Sequence of chain A:
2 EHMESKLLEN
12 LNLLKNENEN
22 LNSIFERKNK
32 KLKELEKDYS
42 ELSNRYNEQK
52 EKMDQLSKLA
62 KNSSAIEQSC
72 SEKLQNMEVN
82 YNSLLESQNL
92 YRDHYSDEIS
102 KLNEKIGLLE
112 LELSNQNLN

Sequence of chain B:
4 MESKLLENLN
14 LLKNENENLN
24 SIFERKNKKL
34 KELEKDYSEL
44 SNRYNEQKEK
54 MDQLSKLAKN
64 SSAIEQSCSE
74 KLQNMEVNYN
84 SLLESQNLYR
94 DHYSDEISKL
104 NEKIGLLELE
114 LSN

This data describes a binding interaction between two proteins.

Residue-level contacts at the interface:
Residue R93 in chain A contacts residue Y96 in chain B (closest heavy-atom distance 3.2 Å).
Residue E79 in chain A contacts residue M78 in chain B (closest heavy-atom distance 3.2 Å).
Residue L103 in chain A contacts residue L103 in chain B (closest heavy-atom distance 3.4 Å).
Residue L12 in chain A interacts with residue N11 in chain B (closest heavy-atom distance 3.5 Å).
Residue E18 in chain A contacts residue N19 in chain B (closest heavy-atom distance 3.1 Å).
Residue E5 in chain A contacts residue M4 in chain B (closest heavy-atom distance 3.3 Å).
Residue C71 in chain A is in contact with residue C71 in chain B (closest heavy-atom distance 2.0 Å).
Residue M78 in chain A is in contact with residue M78 in chain B (closest heavy-atom distance 3.5 Å).
Residue E37 in chain A is in contact with residue L36 in chain B (closest heavy-atom distance 3.1 Å).
Residue I25 in chain A contacts residue F26 in chain B (closest heavy-atom distance 3.1 Å).
Residue F26 in chain A interacts with residue I25 in chain B (closest heavy-atom distance 3.0 Å).
Residue K32 in chain A interacts with residue L33 in chain B (closest heavy-atom distance 3.1 Å).
Residue Q89 in chain A is in contact with residue L85 in chain B (closest heavy-atom distance 3.4 Å).
Residue M54 in chain A contacts residue Q50 in chain B (closest heavy-atom distance 3.0 Å).
Residue L8 in chain A contacts residue L9 in chain B (closest heavy-atom distance 3.5 Å).
Residue Q50 in chain A contacts residue Y47 in chain B (closest heavy-atom distance 3.2 Å).
Residue M54 in chain A interacts with residue K53 in chain B (closest heavy-atom distance 3.3 Å).
Residue Q89 in chain A interacts with residue Q89 in chain B (closest heavy-atom distance 3.5 Å).
Residue N23 in chain A is in contact with residue L22 in chain B (closest heavy-atom distance 3.5 Å).
Residue N30 in chain A contacts residue K29 in chain B (closest heavy-atom distance 3.1 Å).
Residue Y47 in chain A interacts with residue R46 in chain B (closest heavy-atom distance 3.3 Å).
Residue E68 in chain A contacts residue S64 in chain B (closest heavy-atom distance 2.7 Å).
Residue Q89 in chain A is in contact with residue Y92 in chain B (closest heavy-atom distance 3.5 Å).
Residue L33 in chain A contacts residue K32 in chain B (closest heavy-atom distance 3.2 Å).
Residue I67 in chain A interacts with residue E68 in chain B (closest heavy-atom distance 3.0 Å).
Residue L36 in chain A contacts residue L36 in chain B (closest heavy-atom distance 3.1 Å).
Residue S64 in chain A interacts with residue E68 in chain B (closest heavy-atom distance 3.5 Å).
Residue C71 in chain A is in contact with residue S72 in chain B (closest heavy-atom distance 3.5 Å).
Residue R46 in chain A interacts with residue Y47 in chain B (closest heavy-atom distance 2.8 Å).
Residue S97 in chain A contacts residue Y96 in chain B (closest heavy-atom distance 2.7 Å).
Residue L9 in chain A is in contact with residue L8 in chain B (closest heavy-atom distance 3.3 Å).
Residue I107 in chain A interacts with residue L103 in chain B (closest heavy-atom distance 3.4 Å).
Residue L43 in chain A contacts residue L43 in chain B (closest heavy-atom distance 2.8 Å).
Residue E111 in chain A interacts with residue L110 in chain B (closest heavy-atom distance 3.2 Å).
Residue L33 in chain A contacts residue L33 in chain B (closest heavy-atom distance 3.3 Å).
Residue Q50 in chain A is in contact with residue M54 in chain B (closest heavy-atom distance 3.5 Å).
Residue K51 in chain A contacts residue Q50 in chain B (closest heavy-atom distance 3.1 Å).
Residue L22 in chain A interacts with residue L22 in chain B (closest heavy-atom distance 3.3 Å).
Residue I107 in chain A contacts residue I107 in chain B (closest heavy-atom distance 3.1 Å).
Residue N104 in chain A interacts with residue K106 in chain B (closest heavy-atom distance 2.8 Å).
Residue E68 in chain A contacts residue I67 in chain B (closest heavy-atom distance 2.8 Å).
Residue Y82 in chain A is in contact with residue N81 in chain B (closest heavy-atom distance 3.1 Å).
Residue L22 in chain A is in contact with residue N23 in chain B (closest heavy-atom distance 2.8 Å).
Residue L36 in chain A contacts residue E37 in chain B (closest heavy-atom distance 3.2 Å).
Residue M54 in chain A is in contact with residue M54 in chain B (closest heavy-atom distance 3.3 Å).
Residue K29 in chain A interacts with residue N30 in chain B (closest heavy-atom distance 2.6 Å).
Residue F26 in chain A contacts residue F26 in chain B (closest heavy-atom distance 3.4 Å).
Residue Y92 in chain A interacts with residue Q89 in chain B (closest heavy-atom distance 2.9 Å).
Residue E2 in chain A interacts with residue E5 in chain B (closest heavy-atom distance 3.4 Å).
Residue L114 in chain A contacts residue L114 in chain B (closest heavy-atom distance 3.5 Å).
Residue I100 in chain A contacts residue I100 in chain B (closest heavy-atom distance 3.3 Å).
Residue N19 in chain A is in contact with residue N19 in chain B (closest heavy-atom distance 3.0 Å).
Residue M4 in chain A contacts residue E5 in chain B (closest heavy-atom distance 2.9 Å).
Residue K16 in chain A interacts with residue L15 in chain B (closest heavy-atom distance 3.5 Å).
Residue R93 in chain A contacts residue Y92 in chain B (closest heavy-atom distance 2.9 Å).
Residue M78 in chain A interacts with residue E79 in chain B (closest heavy-atom distance 3.4 Å).
Residue D39 in chain A is in contact with residue Y40 in chain B (closest heavy-atom distance 3.2 Å).
Residue N104 in chain A is in contact with residue L103 in chain B (closest heavy-atom distance 3.3 Å).
Residue S64 in chain A interacts with residue S64 in chain B (closest heavy-atom distance 2.8 Å).
Residue L12 in chain A interacts with residue L12 in chain B (closest heavy-atom distance 3.3 Å).